Sequence of chain B:
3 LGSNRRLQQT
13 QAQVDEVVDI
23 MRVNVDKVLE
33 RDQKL

This data describes a binding interaction between two proteins.

Sequence of chain A:
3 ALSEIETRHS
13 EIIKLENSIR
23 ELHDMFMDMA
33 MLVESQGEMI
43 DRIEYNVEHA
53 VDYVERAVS

Contacts between the two chains:
Residue M41 in chain A interacts with residue D34 in chain B (closest heavy-atom distance 4.6 Å).
Residue M27 in chain A interacts with residue M23 in chain B (closest heavy-atom distance 3.4 Å).
Residue M27 in chain A interacts with residue V27 in chain B (closest heavy-atom distance 4.2 Å).
Residue S20 in chain A is in contact with residue V20 in chain B (closest heavy-atom distance 4.6 Å).
Residue S20 in chain A contacts residue Q13 in chain B (closest heavy-atom distance 3.5 Å).
Residue V35 in chain A is in contact with residue R33 in chain B (closest heavy-atom distance 4.8 Å).
Residue L17 in chain A interacts with residue T12 in chain B (closest heavy-atom distance 3.9 Å).
Residue V35 in chain A contacts residue V30 in chain B (closest heavy-atom distance 3.6 Å).
Residue S20 in chain A interacts with residue V16 in chain B (closest heavy-atom distance 3.7 Å).
Residue Q38 in chain A is in contact with residue L31 in chain B (closest heavy-atom distance 4.9 Å).
Residue Q38 in chain A interacts with residue V30 in chain B (closest heavy-atom distance 2.9 Å).
Residue I21 in chain A is in contact with residue V16 in chain B (closest heavy-atom distance 4.3 Å).
Residue M27 in chain A is in contact with residue R24 in chain B (closest heavy-atom distance 3.3 Å).
Residue E13 in chain A interacts with residue Q10 in chain B (closest heavy-atom distance 3.3 Å).
Residue I42 in chain A contacts residue R33 in chain B (closest heavy-atom distance 3.3 Å).
Residue M27 in chain A is in contact with residue V20 in chain B (closest heavy-atom distance 3.6 Å).
Residue F28 in chain A is in contact with residue M23 in chain B (closest heavy-atom distance 3.4 Å).
Residue M31 in chain A interacts with residue M23 in chain B (closest heavy-atom distance 3.9 Å).
Residue S20 in chain A is in contact with residue D17 in chain B (closest heavy-atom distance 3.7 Å).
Residue L17 in chain A interacts with residue Q13 in chain B (closest heavy-atom distance 3.3 Å).
Residue E13 in chain A interacts with residue L9 in chain B (closest heavy-atom distance 3.5 Å).
Residue I42 in chain A interacts with residue L37 in chain B (closest heavy-atom distance 3.4 Å).
Residue L24 in chain A interacts with residue V16 in chain B (closest heavy-atom distance 4.2 Å).
Residue L34 in chain A contacts residue V30 in chain B (closest heavy-atom distance 3.2 Å).
Residue M31 in chain A contacts residue N26 in chain B (closest heavy-atom distance 3.5 Å).
Residue Q38 in chain A is in contact with residue D34 in chain B (closest heavy-atom distance 3.0 Å).
Residue Q38 in chain A interacts with residue R33 in chain B (closest heavy-atom distance 3.0 Å).
Residue Q38 in chain A contacts residue L37 in chain B (closest heavy-atom distance 3.5 Å).
Residue R10 in chain A is in contact with residue L9 in chain B (closest heavy-atom distance 4.5 Å).
Residue R10 in chain A contacts residue S5 in chain B (closest heavy-atom distance 3.2 Å).
Residue I14 in chain A contacts residue L9 in chain B (closest heavy-atom distance 3.3 Å).
Residue L24 in chain A contacts residue V19 in chain B (closest heavy-atom distance 3.5 Å).
Residue L17 in chain A interacts with residue L9 in chain B (closest heavy-atom distance 4.7 Å).
Residue L24 in chain A interacts with residue M23 in chain B (closest heavy-atom distance 4.0 Å).
Residue R10 in chain A contacts residue N6 in chain B (closest heavy-atom distance 4.8 Å).
Residue F28 in chain A contacts residue V19 in chain B (closest heavy-atom distance 4.7 Å).
Residue E13 in chain A contacts residue Q13 in chain B (closest heavy-atom distance 4.6 Å).
Residue E23 in chain A is in contact with residue V20 in chain B (closest heavy-atom distance 4.8 Å).
Residue E13 in chain A contacts residue N6 in chain B (closest heavy-atom distance 2.9 Å).
Residue L17 in chain A contacts residue V16 in chain B (closest heavy-atom distance 4.3 Å).
Residue L24 in chain A is in contact with residue V20 in chain B (closest heavy-atom distance 3.4 Å).
Residue M41 in chain A is in contact with residue L37 in chain B (closest heavy-atom distance 3.9 Å).
Residue M31 in chain A contacts residue V27 in chain B (closest heavy-atom distance 3.2 Å).
Residue I45 in chain A interacts with residue L37 in chain B (closest heavy-atom distance 4.2 Å).
Residue K16 in chain A interacts with residue Q13 in chain B (closest heavy-atom distance 3.7 Å).
Residue M31 in chain A is in contact with residue V30 in chain B (closest heavy-atom distance 3.7 Å).
Residue L34 in chain A contacts residue D34 in chain B (closest heavy-atom distance 4.8 Å).
Residue L34 in chain A interacts with residue L31 in chain B (closest heavy-atom distance 4.1 Å).